This data describes a binding interaction between two proteins.

Sequence of the first protein:
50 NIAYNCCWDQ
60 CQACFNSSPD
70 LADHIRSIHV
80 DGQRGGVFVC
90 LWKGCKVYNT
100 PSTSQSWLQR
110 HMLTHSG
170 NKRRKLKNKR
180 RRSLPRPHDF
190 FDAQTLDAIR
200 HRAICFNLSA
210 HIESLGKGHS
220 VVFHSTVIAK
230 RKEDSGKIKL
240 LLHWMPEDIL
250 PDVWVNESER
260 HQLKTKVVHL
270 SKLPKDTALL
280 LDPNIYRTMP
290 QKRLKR

Sequence of the second protein:
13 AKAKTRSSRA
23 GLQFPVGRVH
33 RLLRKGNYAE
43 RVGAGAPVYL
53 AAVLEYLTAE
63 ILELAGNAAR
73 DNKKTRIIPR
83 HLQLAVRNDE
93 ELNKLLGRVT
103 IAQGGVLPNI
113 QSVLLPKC

Interface contacts:
Residue W106 in the first protein interacts with residue R72 in the second protein (closest heavy-atom distance 4.0 Å).
Residue H110 in the first protein is in contact with residue R72 in the second protein (closest heavy-atom distance 4.9 Å).
Residue T113 in the first protein contacts residue R72 in the second protein (closest heavy-atom distance 4.2 Å).
Residue R109 in the first protein interacts with residue R72 in the second protein (closest heavy-atom distance 3.2 Å).